Sequence of chain A:
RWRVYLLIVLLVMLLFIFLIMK

Interface contacts:
Residue T130 in chain B is in contact with residue L25 in chain A (closest heavy-atom distance 4.0 Å).
Residue I133 in chain B interacts with residue L28 in chain A (closest heavy-atom distance 4.3 Å).
Residue L219 in chain B contacts residue Y19 in chain A (closest heavy-atom distance 3.8 Å).
Residue M97 in chain B interacts with residue L21 in chain A (closest heavy-atom distance 3.5 Å).
Residue L186 in chain B contacts residue M27 in chain A (closest heavy-atom distance 3.5 Å).
Residue K150 in chain B contacts residue W16 in chain A (closest heavy-atom distance 3.5 Å).
Residue M146 in chain B interacts with residue W16 in chain A (closest heavy-atom distance 3.9 Å).
Residue T130 in chain B contacts residue L21 in chain A (closest heavy-atom distance 4.3 Å).
Residue I136 in chain B contacts residue L21 in chain A (closest heavy-atom distance 3.7 Å).
Residue M100 in chain B is in contact with residue R15 in chain A (closest heavy-atom distance 4.8 Å).
Residue I133 in chain B contacts residue L25 in chain A (closest heavy-atom distance 3.6 Å).
Residue K147 in chain B contacts residue R17 in chain A (closest heavy-atom distance 3.9 Å).
Residue P134 in chain B is in contact with residue L28 in chain A (closest heavy-atom distance 3.9 Å).
Residue A139 in chain B is in contact with residue L21 in chain A (closest heavy-atom distance 4.4 Å).
Residue M97 in chain B interacts with residue R17 in chain A (closest heavy-atom distance 3.7 Å).
Residue L219 in chain B interacts with residue W16 in chain A (closest heavy-atom distance 4.0 Å).
Residue L187 in chain B contacts residue V23 in chain A (closest heavy-atom distance 4.7 Å).
Residue E144 in chain B contacts residue R17 in chain A (closest heavy-atom distance 4.5 Å).
Residue L183 in chain B interacts with residue V23 in chain A (closest heavy-atom distance 5.0 Å).
Residue L183 in chain B interacts with residue L20 in chain A (closest heavy-atom distance 4.6 Å).
Residue K215 in chain B is in contact with residue Y19 in chain A (closest heavy-atom distance 3.6 Å).
Residue M97 in chain B interacts with residue V18 in chain A (closest heavy-atom distance 4.0 Å).
Residue D211 in chain B contacts residue Y19 in chain A (closest heavy-atom distance 4.9 Å).
Residue M143 in chain B contacts residue L20 in chain A (closest heavy-atom distance 4.1 Å).
Residue M143 in chain B interacts with residue L21 in chain A (closest heavy-atom distance 3.7 Å).
Residue L186 in chain B contacts residue L24 in chain A (closest heavy-atom distance 3.8 Å).
Residue A139 in chain B contacts residue L24 in chain A (closest heavy-atom distance 4.3 Å).
Residue L183 in chain B is in contact with residue L24 in chain A (closest heavy-atom distance 4.5 Å).
Residue F190 in chain B contacts residue V23 in chain A (closest heavy-atom distance 3.7 Å).
Residue K147 in chain B contacts residue W16 in chain A (closest heavy-atom distance 4.2 Å).
Residue L94 in chain B is in contact with residue L21 in chain A (closest heavy-atom distance 3.5 Å).
Residue M146 in chain B contacts residue L20 in chain A (closest heavy-atom distance 3.7 Å).
Residue L219 in chain B interacts with residue L20 in chain A (closest heavy-atom distance 3.8 Å).
Residue L186 in chain B is in contact with residue V23 in chain A (closest heavy-atom distance 4.5 Å).
Residue M143 in chain B contacts residue R17 in chain A (closest heavy-atom distance 3.3 Å).
Residue M143 in chain B is in contact with residue W16 in chain A (closest heavy-atom distance 4.1 Å).
Residue L129 in chain B interacts with residue L25 in chain A (closest heavy-atom distance 4.9 Å).
Residue L140 in chain B interacts with residue L21 in chain A (closest heavy-atom distance 4.3 Å).
Residue L187 in chain B is in contact with residue L20 in chain A (closest heavy-atom distance 4.8 Å).

Sequence of chain B:
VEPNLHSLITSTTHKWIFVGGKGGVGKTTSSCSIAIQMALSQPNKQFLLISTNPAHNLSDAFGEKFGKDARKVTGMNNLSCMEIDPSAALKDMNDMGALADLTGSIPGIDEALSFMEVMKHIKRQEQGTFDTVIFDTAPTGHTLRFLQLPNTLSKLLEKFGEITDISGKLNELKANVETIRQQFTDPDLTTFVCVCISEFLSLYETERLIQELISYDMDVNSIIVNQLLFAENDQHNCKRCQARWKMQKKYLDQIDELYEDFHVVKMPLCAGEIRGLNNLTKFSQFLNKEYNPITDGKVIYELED

The following describes two proteins that form a bound complex.